Sequence of the second protein:
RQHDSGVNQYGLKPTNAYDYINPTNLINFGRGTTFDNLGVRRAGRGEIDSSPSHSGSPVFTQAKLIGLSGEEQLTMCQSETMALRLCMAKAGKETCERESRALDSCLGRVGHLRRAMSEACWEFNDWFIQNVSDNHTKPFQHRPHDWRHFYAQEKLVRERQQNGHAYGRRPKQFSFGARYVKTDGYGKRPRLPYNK

Sequence of the first protein:
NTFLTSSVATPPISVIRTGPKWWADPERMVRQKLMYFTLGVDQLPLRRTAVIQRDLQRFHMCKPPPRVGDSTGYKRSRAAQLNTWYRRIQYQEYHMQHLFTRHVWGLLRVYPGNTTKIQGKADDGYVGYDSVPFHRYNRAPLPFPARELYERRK

These two protein chains interact to form a complex.

Contacts between the two chains:
Residue L122 in the second protein contacts residue Y83 in the first protein (closest heavy-atom distance 3.4 Å).
Residue T94 in the second protein interacts with residue S80 in the first protein (closest heavy-atom distance 3.3 Å).
Residue R133 in the second protein contacts residue G78 in the first protein (closest heavy-atom distance 3.8 Å).
Residue L126 in the second protein contacts residue K84 in the first protein (closest heavy-atom distance 3.8 Å).
Residue R104 in the second protein is in contact with residue T81 in the first protein (closest heavy-atom distance 4.2 Å).
Residue M95 in the second protein is in contact with residue G78 in the first protein (closest heavy-atom distance 4.5 Å).
Residue V129 in the second protein contacts residue D79 in the first protein (closest heavy-atom distance 4.8 Å).
Residue T100 in the second protein contacts residue T81 in the first protein (closest heavy-atom distance 3.5 Å).
Residue V129 in the second protein is in contact with residue V77 in the first protein (closest heavy-atom distance 3.9 Å).
Residue Q92 in the second protein contacts residue S80 in the first protein (closest heavy-atom distance 5.0 Å).
Residue V129 in the second protein interacts with residue G78 in the first protein (closest heavy-atom distance 3.9 Å).
Residue L126 in the second protein interacts with residue V77 in the first protein (closest heavy-atom distance 3.7 Å).
Residue L126 in the second protein contacts residue D79 in the first protein (closest heavy-atom distance 3.3 Å).
Residue T100 in the second protein contacts residue Y83 in the first protein (closest heavy-atom distance 4.2 Å).
Residue D123 in the second protein contacts residue Y83 in the first protein (closest heavy-atom distance 4.2 Å).
Residue L103 in the second protein interacts with residue Y83 in the first protein (closest heavy-atom distance 3.5 Å).
Residue C96 in the second protein is in contact with residue T81 in the first protein (closest heavy-atom distance 3.4 Å).
Residue G130 in the second protein interacts with residue V77 in the first protein (closest heavy-atom distance 3.5 Å).
Residue Q97 in the second protein interacts with residue S80 in the first protein (closest heavy-atom distance 4.0 Å).
Residue L126 in the second protein interacts with residue T81 in the first protein (closest heavy-atom distance 4.8 Å).
Residue L126 in the second protein interacts with residue Y83 in the first protein (closest heavy-atom distance 3.5 Å).
Residue R133 in the second protein interacts with residue V77 in the first protein (closest heavy-atom distance 4.9 Å).
Residue S119 in the second protein contacts residue Y83 in the first protein (closest heavy-atom distance 3.3 Å).
Residue Q97 in the second protein interacts with residue T81 in the first protein (closest heavy-atom distance 3.7 Å).
Residue M107 in the second protein contacts residue Q90 in the first protein (closest heavy-atom distance 4.5 Å).